Contacts between the two chains:
Residue F54 in chain A contacts residue V5 in chain B (closest heavy-atom distance 4.5 Å).
Residue T49 in chain A contacts residue S4 in chain B (closest heavy-atom distance 4.4 Å).
Residue I46 in chain A interacts with residue V8 in chain B (closest heavy-atom distance 2.7 Å).
Residue T74 in chain A interacts with residue S4 in chain B (closest heavy-atom distance 2.8 Å).
Residue V47 in chain A interacts with residue V5 in chain B (closest heavy-atom distance 3.6 Å).
Residue G101 in chain A is in contact with residue R10 in chain B (closest heavy-atom distance 3.0 Å).
Residue V44 in chain A is in contact with residue R10 in chain B (closest heavy-atom distance 3.4 Å).
Residue V44 in chain A is in contact with residue G9 in chain B (closest heavy-atom distance 4.4 Å).
Residue I46 in chain A contacts residue I11 in chain B (closest heavy-atom distance 3.9 Å).
Residue E43 in chain A interacts with residue V12 in chain B (closest heavy-atom distance 3.7 Å).
Residue S48 in chain A interacts with residue V5 in chain B (closest heavy-atom distance 3.6 Å).
Residue Q45 in chain A is in contact with residue I7 in chain B (closest heavy-atom distance 3.8 Å).
Residue V40 in chain A is in contact with residue V12 in chain B (closest heavy-atom distance 3.7 Å).
Residue I46 in chain A is in contact with residue G9 in chain B (closest heavy-atom distance 2.9 Å).
Residue V44 in chain A is in contact with residue L13 in chain B (closest heavy-atom distance 4.5 Å).
Residue I46 in chain A is in contact with residue I7 in chain B (closest heavy-atom distance 3.7 Å).
Residue Q45 in chain A is in contact with residue G9 in chain B (closest heavy-atom distance 3.6 Å).
Residue G42 in chain A is in contact with residue R10 in chain B (closest heavy-atom distance 4.3 Å).
Residue V44 in chain A interacts with residue I11 in chain B (closest heavy-atom distance 2.8 Å).
Residue V40 in chain A contacts residue A18 in chain B (closest heavy-atom distance 3.5 Å).
Residue V47 in chain A contacts residue V8 in chain B (closest heavy-atom distance 4.2 Å).
Residue T49 in chain A interacts with residue V5 in chain B (closest heavy-atom distance 4.0 Å).
Residue E41 in chain A interacts with residue R10 in chain B (closest heavy-atom distance 4.0 Å).
Residue W96 in chain A contacts residue V5 in chain B (closest heavy-atom distance 3.5 Å).
Residue E41 in chain A is in contact with residue V12 in chain B (closest heavy-atom distance 3.6 Å).
Residue V47 in chain A contacts residue I7 in chain B (closest heavy-atom distance 3.8 Å).
Residue S48 in chain A interacts with residue S4 in chain B (closest heavy-atom distance 4.0 Å).
Residue I46 in chain A contacts residue R10 in chain B (closest heavy-atom distance 4.2 Å).
Residue S48 in chain A is in contact with residue V8 in chain B (closest heavy-atom distance 3.3 Å).
Residue V118 in chain A interacts with residue L13 in chain B (closest heavy-atom distance 3.8 Å).
Residue T119 in chain A interacts with residue I11 in chain B (closest heavy-atom distance 3.6 Å).
Residue R120 in chain A contacts residue I11 in chain B (closest heavy-atom distance 4.0 Å).
Residue A76 in chain A interacts with residue V5 in chain B (closest heavy-atom distance 2.9 Å).
Residue A122 in chain A contacts residue I11 in chain B (closest heavy-atom distance 4.1 Å).
Residue P99 in chain A contacts residue I7 in chain B (closest heavy-atom distance 4.4 Å).
Residue I75 in chain A interacts with residue V5 in chain B (closest heavy-atom distance 3.4 Å).
Residue R73 in chain A interacts with residue G3 in chain B (closest heavy-atom distance 2.9 Å).
Residue R73 in chain A contacts residue S4 in chain B (closest heavy-atom distance 4.5 Å).
Residue I75 in chain A interacts with residue I7 in chain B (closest heavy-atom distance 3.7 Å).
Residue A76 in chain A interacts with residue S4 in chain B (closest heavy-atom distance 3.8 Å).
Residue T74 in chain A is in contact with residue V5 in chain B (closest heavy-atom distance 2.8 Å).
Residue A76 in chain A interacts with residue V6 in chain B (closest heavy-atom distance 3.8 Å).
Residue G42 in chain A contacts residue V12 in chain B (closest heavy-atom distance 4.2 Å).
Residue V40 in chain A contacts residue R10 in chain B (closest heavy-atom distance 3.0 Å).
Residue V40 in chain A interacts with residue P17 in chain B (closest heavy-atom distance 3.2 Å).
Residue G42 in chain A is in contact with residue I11 in chain B (closest heavy-atom distance 3.4 Å).
Residue L155 in chain A interacts with residue L13 in chain B (closest heavy-atom distance 3.9 Å).
Residue E43 in chain A interacts with residue I11 in chain B (closest heavy-atom distance 3.2 Å).
Residue V40 in chain A is in contact with residue K16 in chain B (closest heavy-atom distance 3.1 Å).
Residue S48 in chain A interacts with residue V6 in chain B (closest heavy-atom distance 3.0 Å).
Residue E43 in chain A contacts residue L13 in chain B (closest heavy-atom distance 3.0 Å).
Residue L105 in chain A is in contact with residue L13 in chain B (closest heavy-atom distance 3.7 Å).
Residue A70 in chain A is in contact with residue V5 in chain B (closest heavy-atom distance 4.0 Å).
Residue R73 in chain A contacts residue V5 in chain B (closest heavy-atom distance 3.6 Å).
Residue V47 in chain A interacts with residue V6 in chain B (closest heavy-atom distance 3.2 Å).
Residue P81 in chain A interacts with residue S4 in chain B (closest heavy-atom distance 3.6 Å).
Residue I75 in chain A is in contact with residue S4 in chain B (closest heavy-atom distance 4.1 Å).
Residue T74 in chain A contacts residue G3 in chain B (closest heavy-atom distance 4.5 Å).
Residue Q45 in chain A is in contact with residue R10 in chain B (closest heavy-atom distance 4.5 Å).
Residue I46 in chain A interacts with residue V6 in chain B (closest heavy-atom distance 4.1 Å).

Sequence of chain B:
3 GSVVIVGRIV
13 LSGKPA

Sequence of chain A:
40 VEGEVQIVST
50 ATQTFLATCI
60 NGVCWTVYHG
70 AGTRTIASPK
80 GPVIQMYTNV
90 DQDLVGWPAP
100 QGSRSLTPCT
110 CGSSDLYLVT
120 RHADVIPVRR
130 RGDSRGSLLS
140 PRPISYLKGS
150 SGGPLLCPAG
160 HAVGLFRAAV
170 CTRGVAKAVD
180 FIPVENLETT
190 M

This data describes a binding interaction between two proteins.